These two protein chains interact to form a complex.

Contacts between the two chains:
Residue V73 in the first protein interacts with residue R10 in the second protein (closest heavy-atom distance 3.1 Å).
Residue Q94 in the first protein contacts residue Y16 in the second protein (closest heavy-atom distance 4.3 Å).
Residue Y92 in the first protein interacts with residue Y16 in the second protein (closest heavy-atom distance 2.8 Å).
Residue M96 in the first protein interacts with residue N11 in the second protein (closest heavy-atom distance 3.3 Å).
Residue D95 in the first protein interacts with residue H14 in the second protein (closest heavy-atom distance 4.3 Å).
Residue Y92 in the first protein is in contact with residue H14 in the second protein (closest heavy-atom distance 4.5 Å).
Residue V74 in the first protein is in contact with residue I15 in the second protein (closest heavy-atom distance 4.3 Å).
Residue Q72 in the first protein interacts with residue F5 in the second protein (closest heavy-atom distance 3.0 Å).
Residue V74 in the first protein is in contact with residue R10 in the second protein (closest heavy-atom distance 4.1 Å).
Residue D95 in the first protein is in contact with residue V13 in the second protein (closest heavy-atom distance 4.5 Å).
Residue F117 in the first protein interacts with residue V13 in the second protein (closest heavy-atom distance 3.9 Å).
Residue D95 in the first protein is in contact with residue K12 in the second protein (closest heavy-atom distance 3.1 Å).
Residue F79 in the first protein contacts residue I15 in the second protein (closest heavy-atom distance 3.7 Å).
Residue D95 in the first protein is in contact with residue F5 in the second protein (closest heavy-atom distance 4.3 Å).
Residue V74 in the first protein contacts residue A9 in the second protein (closest heavy-atom distance 4.1 Å).
Residue A93 in the first protein is in contact with residue Y16 in the second protein (closest heavy-atom distance 4.5 Å).
Residue A93 in the first protein contacts residue I15 in the second protein (closest heavy-atom distance 4.2 Å).
Residue V74 in the first protein interacts with residue V13 in the second protein (closest heavy-atom distance 4.8 Å).
Residue L103 in the first protein interacts with residue I15 in the second protein (closest heavy-atom distance 4.2 Å).
Residue M101 in the first protein is in contact with residue V13 in the second protein (closest heavy-atom distance 4.5 Å).
Residue M96 in the first protein is in contact with residue K12 in the second protein (closest heavy-atom distance 3.2 Å).
Residue F117 in the first protein interacts with residue F5 in the second protein (closest heavy-atom distance 4.7 Å).
Residue P80 in the first protein is in contact with residue I15 in the second protein (closest heavy-atom distance 3.8 Å).
Residue A93 in the first protein contacts residue H14 in the second protein (closest heavy-atom distance 3.1 Å).
Residue P75 in the first protein contacts residue R10 in the second protein (closest heavy-atom distance 3.6 Å).
Residue M96 in the first protein contacts residue H14 in the second protein (closest heavy-atom distance 3.2 Å).
Residue Y92 in the first protein is in contact with residue I15 in the second protein (closest heavy-atom distance 3.7 Å).
Residue A93 in the first protein interacts with residue V13 in the second protein (closest heavy-atom distance 3.9 Å).
Residue M96 in the first protein contacts residue V13 in the second protein (closest heavy-atom distance 3.6 Å).
Residue E69 in the first protein interacts with residue F5 in the second protein (closest heavy-atom distance 4.8 Å).
Residue A78 in the first protein is in contact with residue V13 in the second protein (closest heavy-atom distance 4.5 Å).
Residue L103 in the first protein interacts with residue V13 in the second protein (closest heavy-atom distance 4.8 Å).
Residue Q72 in the first protein is in contact with residue A9 in the second protein (closest heavy-atom distance 3.8 Å).
Residue Q72 in the first protein contacts residue I6 in the second protein (closest heavy-atom distance 4.1 Å).
Residue Q94 in the first protein is in contact with residue H14 in the second protein (closest heavy-atom distance 2.8 Å).
Residue F91 in the first protein contacts residue Y16 in the second protein (closest heavy-atom distance 4.8 Å).
Residue Q94 in the first protein interacts with residue V13 in the second protein (closest heavy-atom distance 3.4 Å).
Residue P80 in the first protein contacts residue Y16 in the second protein (closest heavy-atom distance 3.7 Å).
Residue Q94 in the first protein is in contact with residue K12 in the second protein (closest heavy-atom distance 4.0 Å).
Residue M101 in the first protein interacts with residue F5 in the second protein (closest heavy-atom distance 3.6 Å).
Residue F91 in the first protein interacts with residue I15 in the second protein (closest heavy-atom distance 3.8 Å).
Residue E112 in the first protein contacts residue R10 in the second protein (closest heavy-atom distance 3.4 Å).
Residue A78 in the first protein is in contact with residue I15 in the second protein (closest heavy-atom distance 3.6 Å).
Residue V73 in the first protein interacts with residue A9 in the second protein (closest heavy-atom distance 4.0 Å).

Sequence of the second protein:
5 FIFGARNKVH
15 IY

Sequence of the first protein:
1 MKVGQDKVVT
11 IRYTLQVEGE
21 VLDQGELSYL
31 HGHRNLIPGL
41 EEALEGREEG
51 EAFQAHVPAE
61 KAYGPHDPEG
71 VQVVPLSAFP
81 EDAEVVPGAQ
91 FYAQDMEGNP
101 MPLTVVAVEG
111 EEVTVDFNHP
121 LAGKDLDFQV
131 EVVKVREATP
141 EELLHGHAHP